Sequence of the first protein:
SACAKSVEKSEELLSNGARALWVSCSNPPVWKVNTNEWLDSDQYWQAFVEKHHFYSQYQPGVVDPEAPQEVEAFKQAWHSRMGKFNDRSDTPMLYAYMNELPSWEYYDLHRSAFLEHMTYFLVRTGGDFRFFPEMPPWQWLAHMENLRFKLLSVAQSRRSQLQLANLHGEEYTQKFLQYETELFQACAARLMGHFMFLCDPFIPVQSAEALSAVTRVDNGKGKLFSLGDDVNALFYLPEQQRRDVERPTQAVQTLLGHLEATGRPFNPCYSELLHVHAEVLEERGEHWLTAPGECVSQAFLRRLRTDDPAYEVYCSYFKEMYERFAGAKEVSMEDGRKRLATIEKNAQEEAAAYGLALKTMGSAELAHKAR

Interface contacts:
Residue E266 in the first protein is in contact with residue N52 in the second protein (closest heavy-atom distance 3.7 Å).
Residue N157 in the first protein is in contact with residue R124 in the second protein (closest heavy-atom distance 2.9 Å).
Residue F195 in the first protein is in contact with residue G91 in the second protein (closest heavy-atom distance 3.7 Å).
Residue H173 in the first protein is in contact with residue F94 in the second protein (closest heavy-atom distance 4.0 Å).
Residue Y176 in the first protein interacts with residue E101 in the second protein (closest heavy-atom distance 3.0 Å).
Residue S177 in the first protein interacts with residue F94 in the second protein (closest heavy-atom distance 3.8 Å).
Residue A168 in the first protein contacts residue R104 in the second protein (closest heavy-atom distance 3.9 Å).
Residue E255 in the first protein contacts residue D78 in the second protein (closest heavy-atom distance 4.0 Å).
Residue W199 in the first protein interacts with residue L88 in the second protein (closest heavy-atom distance 3.7 Å).
Residue E171 in the first protein is in contact with residue R120 in the second protein (closest heavy-atom distance 3.5 Å).
Residue R280 in the first protein interacts with residue K38 in the second protein (closest heavy-atom distance 4.0 Å).
Residue Y165 in the first protein is in contact with residue L105 in the second protein (closest heavy-atom distance 2.7 Å).
Residue E187 in the first protein is in contact with residue L105 in the second protein (closest heavy-atom distance 4.0 Å).
Residue Y176 in the first protein contacts residue F94 in the second protein (closest heavy-atom distance 3.2 Å).
Residue Q164 in the first protein interacts with residue P111 in the second protein (closest heavy-atom distance 3.9 Å).
Residue L273 in the first protein is in contact with residue Y45 in the second protein (closest heavy-atom distance 3.2 Å).
Residue S274 in the first protein interacts with residue K42 in the second protein (closest heavy-atom distance 4.1 Å).
Residue W259 in the first protein interacts with residue Q60 in the second protein (closest heavy-atom distance 3.8 Å).
Residue Y176 in the first protein is in contact with residue L96 in the second protein (closest heavy-atom distance 3.5 Å).
Residue F195 in the first protein is in contact with residue E90 in the second protein (closest heavy-atom distance 3.1 Å).
Residue H200 in the first protein contacts residue E90 in the second protein (closest heavy-atom distance 3.5 Å).
Residue K196 in the first protein is in contact with residue E90 in the second protein (closest heavy-atom distance 3.9 Å).
Residue A168 in the first protein contacts residue L105 in the second protein (closest heavy-atom distance 3.5 Å).
Residue W225 in the first protein contacts residue K80 in the second protein (closest heavy-atom distance 3.6 Å).
Residue E171 in the first protein interacts with residue Y112 in the second protein (closest heavy-atom distance 2.6 Å).
Residue Q164 in the first protein contacts residue Y112 in the second protein (closest heavy-atom distance 3.3 Å).
Residue N267 in the first protein is in contact with residue N52 in the second protein (closest heavy-atom distance 3.3 Å).
Residue D161 in the first protein is in contact with residue R121 in the second protein (closest heavy-atom distance 3.3 Å).
Residue Q164 in the first protein contacts residue R121 in the second protein (closest heavy-atom distance 4.1 Å).
Residue A263 in the first protein interacts with residue N52 in the second protein (closest heavy-atom distance 3.5 Å).
Residue E255 in the first protein interacts with residue R81 in the second protein (closest heavy-atom distance 2.6 Å).
Residue D161 in the first protein interacts with residue R124 in the second protein (closest heavy-atom distance 3.2 Å).
Residue H200 in the first protein contacts residue L83 in the second protein (closest heavy-atom distance 4.1 Å).
Residue Y176 in the first protein contacts residue Y95 in the second protein (closest heavy-atom distance 3.9 Å).
Residue K172 in the first protein is in contact with residue L105 in the second protein (closest heavy-atom distance 4.0 Å).
Residue D208 in the first protein is in contact with residue Y79 in the second protein (closest heavy-atom distance 3.8 Å).
Residue Q167 in the first protein contacts residue Y112 in the second protein (closest heavy-atom distance 3.7 Å).
Residue W259 in the first protein interacts with residue D64 in the second protein (closest heavy-atom distance 3.5 Å).
Residue Q164 in the first protein interacts with residue Q117 in the second protein (closest heavy-atom distance 3.9 Å).
Residue A263 in the first protein contacts residue Q56 in the second protein (closest heavy-atom distance 3.5 Å).
Residue W199 in the first protein contacts residue E90 in the second protein (closest heavy-atom distance 3.6 Å).
Residue W259 in the first protein contacts residue Q56 in the second protein (closest heavy-atom distance 4.0 Å).
Residue Q167 in the first protein interacts with residue R120 in the second protein (closest heavy-atom distance 2.6 Å).
Residue K172 in the first protein contacts residue F94 in the second protein (closest heavy-atom distance 3.4 Å).
Residue R280 in the first protein is in contact with residue E41 in the second protein (closest heavy-atom distance 3.6 Å).
Residue F195 in the first protein interacts with residue D93 in the second protein (closest heavy-atom distance 3.6 Å).
Residue S281 in the first protein interacts with residue K38 in the second protein (closest heavy-atom distance 3.3 Å).
Residue Q277 in the first protein is in contact with residue E41 in the second protein (closest heavy-atom distance 3.5 Å).
Residue F169 in the first protein is in contact with residue L105 in the second protein (closest heavy-atom distance 3.7 Å).
Residue A168 in the first protein contacts residue Y112 in the second protein (closest heavy-atom distance 3.2 Å).
Residue Y165 in the first protein contacts residue H108 in the second protein (closest heavy-atom distance 3.5 Å).
Residue Q180 in the first protein interacts with residue F94 in the second protein (closest heavy-atom distance 3.9 Å).
Residue Q277 in the first protein interacts with residue K38 in the second protein (closest heavy-atom distance 3.6 Å).
Residue N207 in the first protein interacts with residue Y79 in the second protein (closest heavy-atom distance 4.0 Å).
Residue H200 in the first protein interacts with residue L88 in the second protein (closest heavy-atom distance 4.1 Å).
Residue L285 in the first protein interacts with residue Q34 in the second protein (closest heavy-atom distance 3.3 Å).
Residue N157 in the first protein interacts with residue F125 in the second protein (closest heavy-atom distance 3.8 Å).
Residue W259 in the first protein interacts with residue F55 in the second protein (closest heavy-atom distance 3.4 Å).
Residue L285 in the first protein is in contact with residue K38 in the second protein (closest heavy-atom distance 3.9 Å).
Residue W259 in the first protein is in contact with residue N59 in the second protein (closest heavy-atom distance 3.4 Å).

Sequence of the second protein:
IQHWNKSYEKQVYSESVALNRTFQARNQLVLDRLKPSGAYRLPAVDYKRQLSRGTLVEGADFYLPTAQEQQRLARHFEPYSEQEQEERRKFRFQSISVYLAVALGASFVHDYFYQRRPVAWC

These two protein chains interact to form a complex.